Interface contacts:
Residue D56 in protein 1 contacts residue K170 in protein 2 (closest heavy-atom distance 4.3 Å).
Residue Y118 in protein 1 is in contact with residue G205 in protein 2 (closest heavy-atom distance 4.4 Å).
Residue S107 in protein 1 contacts residue Q64 in protein 2 (closest heavy-atom distance 4.1 Å).
Residue Y118 in protein 1 is in contact with residue S57 in protein 2 (closest heavy-atom distance 4.1 Å).
Residue Y118 in protein 1 interacts with residue E206 in protein 2 (closest heavy-atom distance 4.8 Å).
Residue G103 in protein 1 contacts residue M207 in protein 2 (closest heavy-atom distance 3.6 Å).
Residue G103 in protein 1 contacts residue E206 in protein 2 (closest heavy-atom distance 4.0 Å).
Residue A114 in protein 1 is in contact with residue S57 in protein 2 (closest heavy-atom distance 3.7 Å).
Residue H102 in protein 1 interacts with residue E206 in protein 2 (closest heavy-atom distance 4.4 Å).
Residue N104 in protein 1 interacts with residue S57 in protein 2 (closest heavy-atom distance 4.9 Å).
Residue N104 in protein 1 interacts with residue S61 in protein 2 (closest heavy-atom distance 4.7 Å).

The following describes two proteins that form a bound complex.

Sequence of protein 2:
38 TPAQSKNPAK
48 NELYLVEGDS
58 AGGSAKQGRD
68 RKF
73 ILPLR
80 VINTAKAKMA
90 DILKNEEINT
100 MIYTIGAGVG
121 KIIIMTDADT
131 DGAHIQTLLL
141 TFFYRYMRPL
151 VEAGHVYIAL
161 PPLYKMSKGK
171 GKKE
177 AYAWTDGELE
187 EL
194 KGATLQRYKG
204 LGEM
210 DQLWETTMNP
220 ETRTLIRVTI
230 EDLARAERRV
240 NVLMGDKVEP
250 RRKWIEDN

Sequence of protein 1:
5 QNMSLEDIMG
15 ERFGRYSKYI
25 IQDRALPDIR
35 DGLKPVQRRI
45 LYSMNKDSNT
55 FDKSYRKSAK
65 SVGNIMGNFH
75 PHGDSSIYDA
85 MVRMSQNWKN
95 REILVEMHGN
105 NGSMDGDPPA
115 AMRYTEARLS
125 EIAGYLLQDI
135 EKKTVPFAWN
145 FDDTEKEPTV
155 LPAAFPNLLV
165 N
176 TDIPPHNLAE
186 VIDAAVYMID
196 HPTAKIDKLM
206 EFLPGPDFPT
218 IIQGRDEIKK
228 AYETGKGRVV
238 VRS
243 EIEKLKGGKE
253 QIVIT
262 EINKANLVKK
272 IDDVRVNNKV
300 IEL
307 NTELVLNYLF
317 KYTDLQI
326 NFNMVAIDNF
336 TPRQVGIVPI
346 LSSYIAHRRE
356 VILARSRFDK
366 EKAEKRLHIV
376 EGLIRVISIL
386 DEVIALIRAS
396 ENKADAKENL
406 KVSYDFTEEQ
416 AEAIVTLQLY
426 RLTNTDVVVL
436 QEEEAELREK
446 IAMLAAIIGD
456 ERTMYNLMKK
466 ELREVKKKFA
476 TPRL